Sequence of protein 2:
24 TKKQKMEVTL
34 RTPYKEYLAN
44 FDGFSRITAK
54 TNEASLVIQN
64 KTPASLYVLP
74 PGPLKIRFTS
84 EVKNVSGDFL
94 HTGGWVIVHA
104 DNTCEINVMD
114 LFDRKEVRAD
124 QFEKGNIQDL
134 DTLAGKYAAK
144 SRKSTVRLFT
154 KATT

Residue-level contacts at the interface:
Residue L133 in protein 2 is in contact with residue L60 in protein 1 (closest heavy-atom distance 3.5 Å).
Residue F125 in protein 2 contacts residue G24 in protein 1 (closest heavy-atom distance 3.6 Å).
Residue Y40 in protein 2 is in contact with residue R32 in protein 1 (closest heavy-atom distance 3.5 Å).
Residue G97 in protein 2 is in contact with residue F18 in protein 1 (closest heavy-atom distance 3.6 Å).
Residue R121 in protein 2 interacts with residue Y27 in protein 1 (closest heavy-atom distance 3.8 Å).
Residue V71 in protein 2 is in contact with residue I14 in protein 1 (closest heavy-atom distance 3.2 Å).
Residue L72 in protein 2 is in contact with residue F18 in protein 1 (closest heavy-atom distance 3.7 Å).
Residue K127 in protein 2 contacts residue Y27 in protein 1 (closest heavy-atom distance 3.6 Å).
Residue F152 in protein 2 contacts residue L29 in protein 1 (closest heavy-atom distance 4.2 Å).
Residue Q124 in protein 2 is in contact with residue Y27 in protein 1 (closest heavy-atom distance 3.5 Å).
Residue A137 in protein 2 contacts residue D69 in protein 1 (closest heavy-atom distance 3.6 Å).
Residue N55 in protein 2 interacts with residue I3 in protein 1 (closest heavy-atom distance 3.8 Å).
Residue T135 in protein 2 is in contact with residue D69 in protein 1 (closest heavy-atom distance 3.2 Å).
Residue N129 in protein 2 interacts with residue E23 in protein 1 (closest heavy-atom distance 3.0 Å).
Residue F152 in protein 2 interacts with residue V25 in protein 1 (closest heavy-atom distance 3.8 Å).
Residue R145 in protein 2 interacts with residue H20 in protein 1 (closest heavy-atom distance 3.5 Å).
Residue P74 in protein 2 contacts residue F18 in protein 1 (closest heavy-atom distance 3.8 Å).
Residue D113 in protein 2 is in contact with residue N36 in protein 1 (closest heavy-atom distance 3.7 Å).
Residue R121 in protein 2 contacts residue P30 in protein 1 (closest heavy-atom distance 3.5 Å).
Residue Y140 in protein 2 interacts with residue A6 in protein 1 (closest heavy-atom distance 4.0 Å).
Residue S144 in protein 2 interacts with residue N17 in protein 1 (closest heavy-atom distance 3.3 Å).
Residue M112 in protein 2 contacts residue V15 in protein 1 (closest heavy-atom distance 4.0 Å).
Residue A137 in protein 2 interacts with residue G68 in protein 1 (closest heavy-atom distance 4.0 Å).
Residue A137 in protein 2 contacts residue I12 in protein 1 (closest heavy-atom distance 3.7 Å).
Residue Y140 in protein 2 is in contact with residue C2 in protein 1 (closest heavy-atom distance 3.4 Å).
Residue R121 in protein 2 contacts residue L29 in protein 1 (closest heavy-atom distance 3.1 Å).
Residue Y140 in protein 2 is in contact with residue F5 in protein 1 (closest heavy-atom distance 4.2 Å).
Residue F115 in protein 2 is in contact with residue R32 in protein 1 (closest heavy-atom distance 3.5 Å).
Residue A141 in protein 2 is in contact with residue H20 in protein 1 (closest heavy-atom distance 3.4 Å).
Residue D113 in protein 2 contacts residue V33 in protein 1 (closest heavy-atom distance 3.2 Å).
Residue L136 in protein 2 interacts with residue G68 in protein 1 (closest heavy-atom distance 3.7 Å).
Residue F115 in protein 2 interacts with residue L29 in protein 1 (closest heavy-atom distance 3.5 Å).
Residue Y140 in protein 2 contacts residue K9 in protein 1 (closest heavy-atom distance 3.5 Å).
Residue L136 in protein 2 contacts residue K9 in protein 1 (closest heavy-atom distance 3.1 Å).
Residue R145 in protein 2 contacts residue G24 in protein 1 (closest heavy-atom distance 3.4 Å).
Residue V149 in protein 2 interacts with residue V25 in protein 1 (closest heavy-atom distance 3.6 Å).
Residue E119 in protein 2 contacts residue G28 in protein 1 (closest heavy-atom distance 3.8 Å).
Residue V120 in protein 2 is in contact with residue L29 in protein 1 (closest heavy-atom distance 4.1 Å).
Residue E119 in protein 2 interacts with residue P30 in protein 1 (closest heavy-atom distance 3.5 Å).
Residue T95 in protein 2 interacts with residue F18 in protein 1 (closest heavy-atom distance 3.7 Å).
Residue L114 in protein 2 is in contact with residue R32 in protein 1 (closest heavy-atom distance 3.2 Å).
Residue G96 in protein 2 is in contact with residue F18 in protein 1 (closest heavy-atom distance 3.5 Å).
Residue N129 in protein 2 is in contact with residue Y27 in protein 1 (closest heavy-atom distance 4.2 Å).
Residue T95 in protein 2 interacts with residue T22 in protein 1 (closest heavy-atom distance 4.1 Å).
Residue Y37 in protein 2 interacts with residue N36 in protein 1 (closest heavy-atom distance 3.1 Å).
Residue W98 in protein 2 contacts residue I14 in protein 1 (closest heavy-atom distance 3.7 Å).
Residue P73 in protein 2 interacts with residue F18 in protein 1 (closest heavy-atom distance 3.9 Å).
Residue V120 in protein 2 interacts with residue G28 in protein 1 (closest heavy-atom distance 2.5 Å).
Residue N129 in protein 2 is in contact with residue I26 in protein 1 (closest heavy-atom distance 3.0 Å).
Residue P74 in protein 2 contacts residue S21 in protein 1 (closest heavy-atom distance 3.8 Å).
Residue Q124 in protein 2 is in contact with residue G28 in protein 1 (closest heavy-atom distance 4.1 Å).
Residue T148 in protein 2 contacts residue S21 in protein 1 (closest heavy-atom distance 3.4 Å).
Residue T135 in protein 2 is in contact with residue G68 in protein 1 (closest heavy-atom distance 3.6 Å).
Residue E126 in protein 2 contacts residue G24 in protein 1 (closest heavy-atom distance 3.4 Å).
Residue F125 in protein 2 is in contact with residue V25 in protein 1 (closest heavy-atom distance 3.5 Å).
Residue F125 in protein 2 is in contact with residue G28 in protein 1 (closest heavy-atom distance 4.0 Å).
Residue Q131 in protein 2 interacts with residue E23 in protein 1 (closest heavy-atom distance 4.0 Å).
Residue N55 in protein 2 is in contact with residue E4 in protein 1 (closest heavy-atom distance 4.0 Å).
Residue S144 in protein 2 interacts with residue S21 in protein 1 (closest heavy-atom distance 3.4 Å).
Residue R121 in protein 2 is in contact with residue G28 in protein 1 (closest heavy-atom distance 2.3 Å).

This data describes a binding interaction between two proteins.

Sequence of protein 1:
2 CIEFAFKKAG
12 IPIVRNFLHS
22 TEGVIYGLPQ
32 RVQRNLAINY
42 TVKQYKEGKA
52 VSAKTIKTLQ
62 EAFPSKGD